Sequence of protein 2:
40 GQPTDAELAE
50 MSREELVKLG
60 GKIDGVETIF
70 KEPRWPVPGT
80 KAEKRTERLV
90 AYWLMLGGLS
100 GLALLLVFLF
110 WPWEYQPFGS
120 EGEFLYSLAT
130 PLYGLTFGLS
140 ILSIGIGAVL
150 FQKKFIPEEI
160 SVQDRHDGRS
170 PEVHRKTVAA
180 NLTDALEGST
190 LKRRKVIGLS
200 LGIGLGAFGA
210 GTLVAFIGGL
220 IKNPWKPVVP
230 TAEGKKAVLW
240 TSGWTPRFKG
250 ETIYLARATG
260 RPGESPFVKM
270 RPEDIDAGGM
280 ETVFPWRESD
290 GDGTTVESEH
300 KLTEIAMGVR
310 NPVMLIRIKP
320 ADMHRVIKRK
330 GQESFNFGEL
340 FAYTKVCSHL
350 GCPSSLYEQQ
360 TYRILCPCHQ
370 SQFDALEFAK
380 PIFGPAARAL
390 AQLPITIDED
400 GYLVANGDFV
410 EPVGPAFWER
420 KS

Interface contacts:
Residue F117 in protein 2 contacts residue Y258 in protein 1 (closest heavy-atom distance 3.6 Å).
Residue S126 in protein 2 interacts with residue P256 in protein 1 (closest heavy-atom distance 3.5 Å).
Residue G278 in protein 2 is in contact with residue P230 in protein 1 (closest heavy-atom distance 3.6 Å).
Residue R362 in protein 2 interacts with residue S202 in protein 1 (closest heavy-atom distance 3.6 Å).
Residue G277 in protein 2 interacts with residue P230 in protein 1 (closest heavy-atom distance 3.3 Å).
Residue Y356 in protein 2 contacts residue P230 in protein 1 (closest heavy-atom distance 3.7 Å).
Residue D275 in protein 2 contacts residue K231 in protein 1 (closest heavy-atom distance 3.1 Å).
Residue F117 in protein 2 is in contact with residue T255 in protein 1 (closest heavy-atom distance 3.6 Å).
Residue G277 in protein 2 is in contact with residue K231 in protein 1 (closest heavy-atom distance 3.2 Å).
Residue S354 in protein 2 interacts with residue S190 in protein 1 (closest heavy-atom distance 2.8 Å).
Residue P130 in protein 2 contacts residue G260 in protein 1 (closest heavy-atom distance 3.4 Å).
Residue E122 in protein 2 contacts residue P256 in protein 1 (closest heavy-atom distance 3.3 Å).
Residue I274 in protein 2 is in contact with residue Q236 in protein 1 (closest heavy-atom distance 3.3 Å).
Residue Q358 in protein 2 contacts residue N228 in protein 1 (closest heavy-atom distance 2.9 Å).
Residue V148 in protein 2 interacts with residue W289 in protein 1 (closest heavy-atom distance 3.6 Å).
Residue I145 in protein 2 interacts with residue W289 in protein 1 (closest heavy-atom distance 3.5 Å).
Residue G259 in protein 2 interacts with residue D182 in protein 1 (closest heavy-atom distance 3.3 Å).
Residue V148 in protein 2 contacts residue I290 in protein 1 (closest heavy-atom distance 3.6 Å).
Residue A257 in protein 2 interacts with residue L186 in protein 1 (closest heavy-atom distance 3.7 Å).
Residue D273 in protein 2 is in contact with residue S233 in protein 1 (closest heavy-atom distance 2.9 Å).
Residue T360 in protein 2 contacts residue N228 in protein 1 (closest heavy-atom distance 3.2 Å).
Residue Q359 in protein 2 interacts with residue Q227 in protein 1 (closest heavy-atom distance 3.8 Å).
Residue T129 in protein 2 is in contact with residue G259 in protein 1 (closest heavy-atom distance 3.7 Å).
Residue Y125 in protein 2 is in contact with residue Y258 in protein 1 (closest heavy-atom distance 3.5 Å).
Residue D273 in protein 2 interacts with residue Q236 in protein 1 (closest heavy-atom distance 3.3 Å).
Residue T258 in protein 2 interacts with residue E241 in protein 1 (closest heavy-atom distance 3.3 Å).
Residue G259 in protein 2 is in contact with residue R179 in protein 1 (closest heavy-atom distance 3.3 Å).
Residue K152 in protein 2 interacts with residue W289 in protein 1 (closest heavy-atom distance 3.3 Å).
Residue R260 in protein 2 contacts residue R179 in protein 1 (closest heavy-atom distance 3.6 Å).
Residue E357 in protein 2 interacts with residue L201 in protein 1 (closest heavy-atom distance 3.2 Å).
Residue L355 in protein 2 contacts residue S190 in protein 1 (closest heavy-atom distance 3.2 Å).
Residue D273 in protein 2 contacts residue R235 in protein 1 (closest heavy-atom distance 3.5 Å).
Residue E357 in protein 2 is in contact with residue S202 in protein 1 (closest heavy-atom distance 2.8 Å).
Residue L355 in protein 2 is in contact with residue A200 in protein 1 (closest heavy-atom distance 3.7 Å).
Residue M279 in protein 2 is in contact with residue Q236 in protein 1 (closest heavy-atom distance 2.7 Å).
Residue L355 in protein 2 is in contact with residue L201 in protein 1 (closest heavy-atom distance 3.7 Å).
Residue D275 in protein 2 contacts residue S233 in protein 1 (closest heavy-atom distance 3.3 Å).
Residue F117 in protein 2 is in contact with residue E251 in protein 1 (closest heavy-atom distance 3.2 Å).
Residue E357 in protein 2 contacts residue K205 in protein 1 (closest heavy-atom distance 3.5 Å).
Residue Q359 in protein 2 contacts residue P226 in protein 1 (closest heavy-atom distance 3.4 Å).
Residue Y356 in protein 2 interacts with residue N228 in protein 1 (closest heavy-atom distance 3.0 Å).
Residue E122 in protein 2 contacts residue Y258 in protein 1 (closest heavy-atom distance 3.3 Å).
Residue E357 in protein 2 interacts with residue N228 in protein 1 (closest heavy-atom distance 3.2 Å).
Residue A276 in protein 2 contacts residue K231 in protein 1 (closest heavy-atom distance 3.6 Å).
Residue L364 in protein 2 interacts with residue S202 in protein 1 (closest heavy-atom distance 3.5 Å).
Residue L364 in protein 2 contacts residue L201 in protein 1 (closest heavy-atom distance 3.7 Å).
Residue P116 in protein 2 is in contact with residue Y258 in protein 1 (closest heavy-atom distance 2.9 Å).
Residue Y114 in protein 2 contacts residue Y258 in protein 1 (closest heavy-atom distance 3.4 Å).
Residue P130 in protein 2 interacts with residue G259 in protein 1 (closest heavy-atom distance 3.9 Å).
Residue Q371 in protein 2 interacts with residue S202 in protein 1 (closest heavy-atom distance 3.3 Å).
Residue Q359 in protein 2 is in contact with residue N228 in protein 1 (closest heavy-atom distance 3.8 Å).
Residue E280 in protein 2 contacts residue Q236 in protein 1 (closest heavy-atom distance 3.3 Å).
Residue A257 in protein 2 contacts residue L183 in protein 1 (closest heavy-atom distance 3.8 Å).
Residue E272 in protein 2 interacts with residue R235 in protein 1 (closest heavy-atom distance 3.0 Å).
Residue M279 in protein 2 contacts residue P230 in protein 1 (closest heavy-atom distance 3.2 Å).
Residue R256 in protein 2 is in contact with residue Q236 in protein 1 (closest heavy-atom distance 3.9 Å).
Residue R362 in protein 2 contacts residue K205 in protein 1 (closest heavy-atom distance 3.2 Å).
Residue R362 in protein 2 is in contact with residue S203 in protein 1 (closest heavy-atom distance 3.4 Å).
Residue Q358 in protein 2 is in contact with residue G225 in protein 1 (closest heavy-atom distance 3.0 Å).
Residue Q358 in protein 2 contacts residue M229 in protein 1 (closest heavy-atom distance 2.6 Å).

These two protein chains interact to form a complex.

Sequence of protein 1:
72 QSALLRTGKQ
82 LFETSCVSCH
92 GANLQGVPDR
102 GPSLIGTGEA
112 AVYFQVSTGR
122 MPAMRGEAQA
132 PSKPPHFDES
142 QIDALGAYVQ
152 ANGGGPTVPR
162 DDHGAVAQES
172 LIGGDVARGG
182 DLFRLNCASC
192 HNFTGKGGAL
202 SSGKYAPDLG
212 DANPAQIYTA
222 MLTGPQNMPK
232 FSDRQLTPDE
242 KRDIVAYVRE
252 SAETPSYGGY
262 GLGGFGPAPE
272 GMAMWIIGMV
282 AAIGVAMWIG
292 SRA